Sequence of protein 1:
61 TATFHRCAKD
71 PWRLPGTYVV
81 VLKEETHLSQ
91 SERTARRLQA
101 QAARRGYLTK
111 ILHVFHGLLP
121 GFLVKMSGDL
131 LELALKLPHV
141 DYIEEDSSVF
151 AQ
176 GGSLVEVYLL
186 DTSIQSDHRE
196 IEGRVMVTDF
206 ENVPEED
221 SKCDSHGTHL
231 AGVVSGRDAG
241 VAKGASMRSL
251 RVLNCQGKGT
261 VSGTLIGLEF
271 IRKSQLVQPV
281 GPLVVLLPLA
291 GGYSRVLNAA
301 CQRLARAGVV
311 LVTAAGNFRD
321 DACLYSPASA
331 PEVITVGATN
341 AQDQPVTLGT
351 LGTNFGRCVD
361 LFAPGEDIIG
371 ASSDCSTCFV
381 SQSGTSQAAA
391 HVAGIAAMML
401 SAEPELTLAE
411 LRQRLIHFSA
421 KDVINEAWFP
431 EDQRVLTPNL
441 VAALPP

The following describes two proteins that form a bound complex.

Interface contacts:
Residue H391 in protein 1 is in contact with residue N3 in protein 2 (closest heavy-atom distance 3.1 Å).
Residue M398 in protein 1 is in contact with residue L9 in protein 2 (closest heavy-atom distance 4.4 Å).
Residue A239 in protein 1 interacts with residue L4 in protein 2 (closest heavy-atom distance 3.6 Å).
Residue D367 in protein 1 interacts with residue W2 in protein 2 (closest heavy-atom distance 3.3 Å).
Residue N340 in protein 1 contacts residue W2 in protein 2 (closest heavy-atom distance 3.2 Å).
Residue V241 in protein 1 contacts residue I7 in protein 2 (closest heavy-atom distance 3.5 Å).
Residue K243 in protein 1 interacts with residue L9 in protein 2 (closest heavy-atom distance 4.8 Å).
Residue G365 in protein 1 interacts with residue W2 in protein 2 (closest heavy-atom distance 4.4 Å).
Residue A443 in protein 1 is in contact with residue G8 in protein 2 (closest heavy-atom distance 4.9 Å).
Residue G240 in protein 1 is in contact with residue L4 in protein 2 (closest heavy-atom distance 3.9 Å).
Residue I368 in protein 1 contacts residue N3 in protein 2 (closest heavy-atom distance 3.6 Å).
Residue V241 in protein 1 is in contact with residue L4 in protein 2 (closest heavy-atom distance 4.1 Å).
Residue P364 in protein 1 contacts residue W2 in protein 2 (closest heavy-atom distance 3.4 Å).
Residue I395 in protein 1 is in contact with residue I7 in protein 2 (closest heavy-atom distance 4.2 Å).
Residue H391 in protein 1 is in contact with residue L4 in protein 2 (closest heavy-atom distance 4.9 Å).
Residue A442 in protein 1 is in contact with residue I7 in protein 2 (closest heavy-atom distance 3.6 Å).
Residue L444 in protein 1 is in contact with residue G8 in protein 2 (closest heavy-atom distance 4.2 Å).
Residue A341 in protein 1 contacts residue W2 in protein 2 (closest heavy-atom distance 3.4 Å).
Residue V241 in protein 1 contacts residue L9 in protein 2 (closest heavy-atom distance 4.1 Å).
Residue A443 in protein 1 is in contact with residue I7 in protein 2 (closest heavy-atom distance 3.6 Å).
Residue P364 in protein 1 interacts with residue N3 in protein 2 (closest heavy-atom distance 3.5 Å).
Residue L444 in protein 1 contacts residue I7 in protein 2 (closest heavy-atom distance 2.7 Å).
Residue T339 in protein 1 contacts residue W2 in protein 2 (closest heavy-atom distance 3.6 Å).
Residue I368 in protein 1 is in contact with residue W2 in protein 2 (closest heavy-atom distance 4.0 Å).
Residue H391 in protein 1 contacts residue I7 in protein 2 (closest heavy-atom distance 4.0 Å).
Residue D367 in protein 1 is in contact with residue N3 in protein 2 (closest heavy-atom distance 4.7 Å).
Residue L444 in protein 1 is in contact with residue L9 in protein 2 (closest heavy-atom distance 3.8 Å).
Residue I369 in protein 1 interacts with residue N3 in protein 2 (closest heavy-atom distance 4.9 Å).
Residue D238 in protein 1 contacts residue L4 in protein 2 (closest heavy-atom distance 4.5 Å).
Residue P364 in protein 1 contacts residue I7 in protein 2 (closest heavy-atom distance 3.9 Å).
Residue G240 in protein 1 interacts with residue L9 in protein 2 (closest heavy-atom distance 3.5 Å).
Residue E366 in protein 1 contacts residue W2 in protein 2 (closest heavy-atom distance 3.0 Å).

Sequence of protein 2:
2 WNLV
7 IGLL